Sequence of protein 2:
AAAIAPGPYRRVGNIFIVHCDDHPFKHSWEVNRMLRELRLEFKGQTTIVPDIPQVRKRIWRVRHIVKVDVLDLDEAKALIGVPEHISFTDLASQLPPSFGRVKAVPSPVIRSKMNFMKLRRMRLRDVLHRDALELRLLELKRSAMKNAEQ

Sequence of protein 1:
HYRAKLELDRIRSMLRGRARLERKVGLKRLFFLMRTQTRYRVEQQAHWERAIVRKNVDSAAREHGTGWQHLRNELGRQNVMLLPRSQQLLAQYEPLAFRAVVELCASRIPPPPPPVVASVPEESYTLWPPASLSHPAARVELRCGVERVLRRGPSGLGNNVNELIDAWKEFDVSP

These two protein chains interact to form a complex.

Interface contacts:
Residue V126 in protein 1 contacts residue A128 in protein 2 (closest heavy-atom distance 3.2 Å).
Residue V129 in protein 1 is in contact with residue V132 in protein 2 (closest heavy-atom distance 3.8 Å).
Residue S133 in protein 1 interacts with residue P133 in protein 2 (closest heavy-atom distance 4.5 Å).
Residue A127 in protein 1 is in contact with residue I130 in protein 2 (closest heavy-atom distance 4.6 Å).
Residue Y134 in protein 1 interacts with residue H135 in protein 2 (closest heavy-atom distance 3.6 Å).
Residue V129 in protein 1 is in contact with residue G131 in protein 2 (closest heavy-atom distance 3.9 Å).
Residue Y134 in protein 1 interacts with residue E134 in protein 2 (closest heavy-atom distance 2.6 Å).
Residue V126 in protein 1 contacts residue I130 in protein 2 (closest heavy-atom distance 4.5 Å).
Residue Y134 in protein 1 is in contact with residue P133 in protein 2 (closest heavy-atom distance 3.5 Å).
Residue A127 in protein 1 contacts residue G131 in protein 2 (closest heavy-atom distance 3.6 Å).
Residue S133 in protein 1 is in contact with residue H135 in protein 2 (closest heavy-atom distance 4.2 Å).
Residue V129 in protein 1 contacts residue P133 in protein 2 (closest heavy-atom distance 4.0 Å).
Residue V126 in protein 1 contacts residue L129 in protein 2 (closest heavy-atom distance 3.1 Å).
Residue A127 in protein 1 interacts with residue A128 in protein 2 (closest heavy-atom distance 4.2 Å).
Residue Y134 in protein 1 contacts residue V132 in protein 2 (closest heavy-atom distance 4.4 Å).